Sequence of chain A:
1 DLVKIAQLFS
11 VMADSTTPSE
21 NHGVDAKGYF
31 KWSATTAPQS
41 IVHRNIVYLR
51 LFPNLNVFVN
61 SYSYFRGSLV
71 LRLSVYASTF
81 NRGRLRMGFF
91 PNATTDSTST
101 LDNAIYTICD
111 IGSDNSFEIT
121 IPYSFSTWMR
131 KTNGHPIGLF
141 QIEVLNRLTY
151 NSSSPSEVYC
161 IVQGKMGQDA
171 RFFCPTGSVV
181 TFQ

Residue-level contacts at the interface:
Residue I193 in chain B is in contact with residue P155 in chain A (closest heavy-atom distance 4.5 Å).
Residue G118 in chain B interacts with residue F80 in chain A (closest heavy-atom distance 2.9 Å).
Residue G73 in chain B is in contact with residue D25 in chain A (closest heavy-atom distance 2.5 Å).
Residue E156 in chain B contacts residue R82 in chain A (closest heavy-atom distance 4.2 Å).
Residue G121 in chain B interacts with residue Y76 in chain A (closest heavy-atom distance 4.5 Å).
Residue A155 in chain B interacts with residue T79 in chain A (closest heavy-atom distance 3.2 Å).
Residue R72 in chain B interacts with residue A26 in chain A (closest heavy-atom distance 3.5 Å).
Residue S122 in chain B is in contact with residue Y76 in chain A (closest heavy-atom distance 2.6 Å).
Residue G196 in chain B interacts with residue F80 in chain A (closest heavy-atom distance 4.1 Å).
Residue T189 in chain B interacts with residue Y159 in chain A (closest heavy-atom distance 4.6 Å).
Residue N153 in chain B contacts residue A77 in chain A (closest heavy-atom distance 4.3 Å).
Residue P194 in chain B is in contact with residue S153 in chain A (closest heavy-atom distance 2.9 Å).
Residue T189 in chain B is in contact with residue H22 in chain A (closest heavy-atom distance 3.3 Å).
Residue P194 in chain B contacts residue S154 in chain A (closest heavy-atom distance 4.4 Å).
Residue A120 in chain B is in contact with residue A77 in chain A (closest heavy-atom distance 4.3 Å).
Residue A71 in chain B is in contact with residue D25 in chain A (closest heavy-atom distance 4.0 Å).
Residue A155 in chain B interacts with residue A77 in chain A (closest heavy-atom distance 4.3 Å).
Residue G118 in chain B interacts with residue S154 in chain A (closest heavy-atom distance 4.5 Å).
Residue Q117 in chain B is in contact with residue S78 in chain A (closest heavy-atom distance 3.6 Å).
Residue W188 in chain B contacts residue D25 in chain A (closest heavy-atom distance 3.5 Å).
Residue T119 in chain B contacts residue F80 in chain A (closest heavy-atom distance 4.5 Å).
Residue R72 in chain B contacts residue D25 in chain A (closest heavy-atom distance 2.1 Å).
Residue N146 in chain B is in contact with residue K4 in chain A (closest heavy-atom distance 4.5 Å).
Residue K138 in chain B interacts with residue D25 in chain A (closest heavy-atom distance 2.5 Å).
Residue N146 in chain B is in contact with residue L8 in chain A (closest heavy-atom distance 3.2 Å).
Residue W188 in chain B is in contact with residue Y29 in chain A (closest heavy-atom distance 3.3 Å).
Residue N153 in chain B is in contact with residue N115 in chain A (closest heavy-atom distance 4.5 Å).
Residue W188 in chain B interacts with residue C160 in chain A (closest heavy-atom distance 3.7 Å).
Residue W188 in chain B contacts residue I161 in chain A (closest heavy-atom distance 1.7 Å).
Residue L151 in chain B contacts residue Y76 in chain A (closest heavy-atom distance 3.8 Å).
Residue P3 in chain B contacts residue S113 in chain A (closest heavy-atom distance 3.0 Å).
Residue T189 in chain B contacts residue Y76 in chain A (closest heavy-atom distance 3.7 Å).
Residue K138 in chain B contacts residue V24 in chain A (closest heavy-atom distance 2.7 Å).
Residue A120 in chain B contacts residue S78 in chain A (closest heavy-atom distance 2.3 Å).
Residue A120 in chain B interacts with residue S154 in chain A (closest heavy-atom distance 2.7 Å).
Residue S32 in chain B contacts residue K4 in chain A (closest heavy-atom distance 4.3 Å).
Residue W188 in chain B interacts with residue Y76 in chain A (closest heavy-atom distance 3.5 Å).
Residue A1 in chain B contacts residue S113 in chain A (closest heavy-atom distance 3.3 Å).
Residue T119 in chain B is in contact with residue S78 in chain A (closest heavy-atom distance 3.9 Å).
Residue T145 in chain B interacts with residue F9 in chain A (closest heavy-atom distance 4.2 Å).
Residue S192 in chain B interacts with residue P155 in chain A (closest heavy-atom distance 2.1 Å).
Residue R72 in chain B is in contact with residue H22 in chain A (closest heavy-atom distance 2.7 Å).
Residue A1 in chain B interacts with residue D114 in chain A (closest heavy-atom distance 3.1 Å).
Residue G142 in chain B is in contact with residue K27 in chain A (closest heavy-atom distance 3.6 Å).
Residue A155 in chain B is in contact with residue S78 in chain A (closest heavy-atom distance 2.7 Å).
Residue K138 in chain B contacts residue N21 in chain A (closest heavy-atom distance 3.7 Å).
Residue E156 in chain B interacts with residue S113 in chain A (closest heavy-atom distance 3.8 Å).
Residue W188 in chain B contacts residue Y159 in chain A (closest heavy-atom distance 4.6 Å).
Residue Q117 in chain B interacts with residue F80 in chain A (closest heavy-atom distance 2.5 Å).
Residue F141 in chain B is in contact with residue D25 in chain A (closest heavy-atom distance 3.8 Å).
Residue G142 in chain B contacts residue V11 in chain A (closest heavy-atom distance 3.0 Å).
Residue W188 in chain B interacts with residue A26 in chain A (closest heavy-atom distance 2.3 Å).
Residue R72 in chain B contacts residue E20 in chain A (closest heavy-atom distance 4.3 Å).
Residue N146 in chain B contacts residue S10 in chain A (closest heavy-atom distance 4.2 Å).
Residue W188 in chain B contacts residue G28 in chain A (closest heavy-atom distance 3.8 Å).
Residue N146 in chain B contacts residue I5 in chain A (closest heavy-atom distance 4.4 Å).
Residue E156 in chain B is in contact with residue N115 in chain A (closest heavy-atom distance 3.4 Å).
Residue A71 in chain B contacts residue E20 in chain A (closest heavy-atom distance 3.8 Å).
Residue W188 in chain B interacts with residue K27 in chain A (closest heavy-atom distance 4.2 Å).
Residue Q117 in chain B interacts with residue T79 in chain A (closest heavy-atom distance 3.0 Å).

Sequence of chain B:
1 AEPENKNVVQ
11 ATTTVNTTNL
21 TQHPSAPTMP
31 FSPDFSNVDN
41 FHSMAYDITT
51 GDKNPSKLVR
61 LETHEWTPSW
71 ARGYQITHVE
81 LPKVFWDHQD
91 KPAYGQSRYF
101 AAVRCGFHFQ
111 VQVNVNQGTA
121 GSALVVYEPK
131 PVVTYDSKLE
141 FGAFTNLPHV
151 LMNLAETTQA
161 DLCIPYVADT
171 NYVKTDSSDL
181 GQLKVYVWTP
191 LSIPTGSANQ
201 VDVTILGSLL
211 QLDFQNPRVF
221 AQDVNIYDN

The following describes two proteins that form a bound complex.